Sequence of protein 1:
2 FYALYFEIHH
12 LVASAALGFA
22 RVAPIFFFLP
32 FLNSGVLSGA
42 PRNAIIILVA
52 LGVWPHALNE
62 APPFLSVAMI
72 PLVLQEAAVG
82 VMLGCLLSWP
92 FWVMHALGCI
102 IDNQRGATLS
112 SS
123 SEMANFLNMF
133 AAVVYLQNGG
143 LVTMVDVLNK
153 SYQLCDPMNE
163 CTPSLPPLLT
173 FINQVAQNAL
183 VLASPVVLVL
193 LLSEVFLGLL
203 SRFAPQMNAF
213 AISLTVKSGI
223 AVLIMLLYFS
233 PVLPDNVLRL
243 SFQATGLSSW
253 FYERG

This data describes a binding interaction between two proteins.

Sequence of protein 2:
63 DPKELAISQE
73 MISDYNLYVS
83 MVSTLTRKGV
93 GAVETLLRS

Interface contacts:
Residue M70 in protein 1 contacts residue M83 in protein 2 (closest heavy-atom distance 3.6 Å).
Residue P25 in protein 1 contacts residue V92 in protein 2 (closest heavy-atom distance 3.9 Å).
Residue A24 in protein 1 contacts residue V92 in protein 2 (closest heavy-atom distance 3.7 Å).
Residue H10 in protein 1 contacts residue Y77 in protein 2 (closest heavy-atom distance 3.2 Å).
Residue S67 in protein 1 contacts residue Y80 in protein 2 (closest heavy-atom distance 3.8 Å).
Residue A17 in protein 1 interacts with residue T88 in protein 2 (closest heavy-atom distance 3.4 Å).
Residue A78 in protein 1 is in contact with residue V95 in protein 2 (closest heavy-atom distance 4.2 Å).
Residue V74 in protein 1 interacts with residue G91 in protein 2 (closest heavy-atom distance 4.2 Å).
Residue F28 in protein 1 interacts with residue E96 in protein 2 (closest heavy-atom distance 3.1 Å).
Residue L66 in protein 1 contacts residue Y80 in protein 2 (closest heavy-atom distance 4.1 Å).
Residue M70 in protein 1 interacts with residue V84 in protein 2 (closest heavy-atom distance 4.5 Å).
Residue L66 in protein 1 is in contact with residue Y77 in protein 2 (closest heavy-atom distance 4.7 Å).
Residue P25 in protein 1 interacts with residue E96 in protein 2 (closest heavy-atom distance 4.6 Å).
Residue A14 in protein 1 interacts with residue V84 in protein 2 (closest heavy-atom distance 4.5 Å).
Residue P25 in protein 1 contacts residue V95 in protein 2 (closest heavy-atom distance 5.0 Å).
Residue A21 in protein 1 contacts residue T88 in protein 2 (closest heavy-atom distance 3.9 Å).
Residue A14 in protein 1 interacts with residue Y77 in protein 2 (closest heavy-atom distance 4.3 Å).
Residue M70 in protein 1 is in contact with residue Y80 in protein 2 (closest heavy-atom distance 4.9 Å).
Residue F28 in protein 1 interacts with residue L99 in protein 2 (closest heavy-atom distance 3.7 Å).
Residue Y3 in protein 1 is in contact with residue L67 in protein 2 (closest heavy-atom distance 3.7 Å).
Residue V82 in protein 1 contacts residue L99 in protein 2 (closest heavy-atom distance 4.7 Å).
Residue F65 in protein 1 contacts residue Y80 in protein 2 (closest heavy-atom distance 3.6 Å).
Residue H11 in protein 1 interacts with residue Y77 in protein 2 (closest heavy-atom distance 2.6 Å).
Residue F7 in protein 1 is in contact with residue M73 in protein 2 (closest heavy-atom distance 4.8 Å).
Residue H10 in protein 1 interacts with residue I74 in protein 2 (closest heavy-atom distance 4.3 Å).
Residue M70 in protein 1 is in contact with residue L87 in protein 2 (closest heavy-atom distance 4.0 Å).
Residue F29 in protein 1 is in contact with residue L99 in protein 2 (closest heavy-atom distance 3.6 Å).
Residue F20 in protein 1 is in contact with residue T88 in protein 2 (closest heavy-atom distance 4.3 Å).
Residue Y6 in protein 1 contacts residue N78 in protein 2 (closest heavy-atom distance 3.9 Å).
Residue L18 in protein 1 contacts residue T88 in protein 2 (closest heavy-atom distance 4.5 Å).
Residue V74 in protein 1 interacts with residue T88 in protein 2 (closest heavy-atom distance 4.6 Å).
Residue A17 in protein 1 contacts residue V84 in protein 2 (closest heavy-atom distance 3.8 Å).
Residue H10 in protein 1 is in contact with residue V81 in protein 2 (closest heavy-atom distance 3.3 Å).
Residue L18 in protein 1 contacts residue V84 in protein 2 (closest heavy-atom distance 4.0 Å).
Residue V13 in protein 1 interacts with residue V81 in protein 2 (closest heavy-atom distance 3.7 Å).
Residue I71 in protein 1 interacts with residue L87 in protein 2 (closest heavy-atom distance 4.4 Å).
Residue S35 in protein 1 contacts residue R100 in protein 2 (closest heavy-atom distance 3.3 Å).
Residue A14 in protein 1 is in contact with residue V81 in protein 2 (closest heavy-atom distance 3.5 Å).
Residue V82 in protein 1 is in contact with residue V95 in protein 2 (closest heavy-atom distance 4.8 Å).
Residue F7 in protein 1 interacts with residue Y77 in protein 2 (closest heavy-atom distance 4.8 Å).
Residue F20 in protein 1 interacts with residue V92 in protein 2 (closest heavy-atom distance 3.6 Å).
Residue P63 in protein 1 is in contact with residue Y77 in protein 2 (closest heavy-atom distance 4.3 Å).
Residue R43 in protein 1 interacts with residue E96 in protein 2 (closest heavy-atom distance 5.0 Å).
Residue Y3 in protein 1 is in contact with residue S70 in protein 2 (closest heavy-atom distance 3.3 Å).
Residue F28 in protein 1 is in contact with residue R100 in protein 2 (closest heavy-atom distance 3.3 Å).
Residue A24 in protein 1 interacts with residue E96 in protein 2 (closest heavy-atom distance 4.6 Å).
Residue F20 in protein 1 contacts residue R89 in protein 2 (closest heavy-atom distance 4.7 Å).
Residue H10 in protein 1 interacts with residue N78 in protein 2 (closest heavy-atom distance 3.5 Å).
Residue A17 in protein 1 interacts with residue S85 in protein 2 (closest heavy-atom distance 4.2 Å).
Residue Y6 in protein 1 interacts with residue I74 in protein 2 (closest heavy-atom distance 3.4 Å).
Residue V74 in protein 1 contacts residue L87 in protein 2 (closest heavy-atom distance 4.3 Å).